Contacts between the two chains:
Residue E1584 in protein 1 contacts residue Y1598 in protein 2 (closest heavy-atom distance 4.2 Å).

The following describes two proteins that form a bound complex.

Sequence of protein 1:
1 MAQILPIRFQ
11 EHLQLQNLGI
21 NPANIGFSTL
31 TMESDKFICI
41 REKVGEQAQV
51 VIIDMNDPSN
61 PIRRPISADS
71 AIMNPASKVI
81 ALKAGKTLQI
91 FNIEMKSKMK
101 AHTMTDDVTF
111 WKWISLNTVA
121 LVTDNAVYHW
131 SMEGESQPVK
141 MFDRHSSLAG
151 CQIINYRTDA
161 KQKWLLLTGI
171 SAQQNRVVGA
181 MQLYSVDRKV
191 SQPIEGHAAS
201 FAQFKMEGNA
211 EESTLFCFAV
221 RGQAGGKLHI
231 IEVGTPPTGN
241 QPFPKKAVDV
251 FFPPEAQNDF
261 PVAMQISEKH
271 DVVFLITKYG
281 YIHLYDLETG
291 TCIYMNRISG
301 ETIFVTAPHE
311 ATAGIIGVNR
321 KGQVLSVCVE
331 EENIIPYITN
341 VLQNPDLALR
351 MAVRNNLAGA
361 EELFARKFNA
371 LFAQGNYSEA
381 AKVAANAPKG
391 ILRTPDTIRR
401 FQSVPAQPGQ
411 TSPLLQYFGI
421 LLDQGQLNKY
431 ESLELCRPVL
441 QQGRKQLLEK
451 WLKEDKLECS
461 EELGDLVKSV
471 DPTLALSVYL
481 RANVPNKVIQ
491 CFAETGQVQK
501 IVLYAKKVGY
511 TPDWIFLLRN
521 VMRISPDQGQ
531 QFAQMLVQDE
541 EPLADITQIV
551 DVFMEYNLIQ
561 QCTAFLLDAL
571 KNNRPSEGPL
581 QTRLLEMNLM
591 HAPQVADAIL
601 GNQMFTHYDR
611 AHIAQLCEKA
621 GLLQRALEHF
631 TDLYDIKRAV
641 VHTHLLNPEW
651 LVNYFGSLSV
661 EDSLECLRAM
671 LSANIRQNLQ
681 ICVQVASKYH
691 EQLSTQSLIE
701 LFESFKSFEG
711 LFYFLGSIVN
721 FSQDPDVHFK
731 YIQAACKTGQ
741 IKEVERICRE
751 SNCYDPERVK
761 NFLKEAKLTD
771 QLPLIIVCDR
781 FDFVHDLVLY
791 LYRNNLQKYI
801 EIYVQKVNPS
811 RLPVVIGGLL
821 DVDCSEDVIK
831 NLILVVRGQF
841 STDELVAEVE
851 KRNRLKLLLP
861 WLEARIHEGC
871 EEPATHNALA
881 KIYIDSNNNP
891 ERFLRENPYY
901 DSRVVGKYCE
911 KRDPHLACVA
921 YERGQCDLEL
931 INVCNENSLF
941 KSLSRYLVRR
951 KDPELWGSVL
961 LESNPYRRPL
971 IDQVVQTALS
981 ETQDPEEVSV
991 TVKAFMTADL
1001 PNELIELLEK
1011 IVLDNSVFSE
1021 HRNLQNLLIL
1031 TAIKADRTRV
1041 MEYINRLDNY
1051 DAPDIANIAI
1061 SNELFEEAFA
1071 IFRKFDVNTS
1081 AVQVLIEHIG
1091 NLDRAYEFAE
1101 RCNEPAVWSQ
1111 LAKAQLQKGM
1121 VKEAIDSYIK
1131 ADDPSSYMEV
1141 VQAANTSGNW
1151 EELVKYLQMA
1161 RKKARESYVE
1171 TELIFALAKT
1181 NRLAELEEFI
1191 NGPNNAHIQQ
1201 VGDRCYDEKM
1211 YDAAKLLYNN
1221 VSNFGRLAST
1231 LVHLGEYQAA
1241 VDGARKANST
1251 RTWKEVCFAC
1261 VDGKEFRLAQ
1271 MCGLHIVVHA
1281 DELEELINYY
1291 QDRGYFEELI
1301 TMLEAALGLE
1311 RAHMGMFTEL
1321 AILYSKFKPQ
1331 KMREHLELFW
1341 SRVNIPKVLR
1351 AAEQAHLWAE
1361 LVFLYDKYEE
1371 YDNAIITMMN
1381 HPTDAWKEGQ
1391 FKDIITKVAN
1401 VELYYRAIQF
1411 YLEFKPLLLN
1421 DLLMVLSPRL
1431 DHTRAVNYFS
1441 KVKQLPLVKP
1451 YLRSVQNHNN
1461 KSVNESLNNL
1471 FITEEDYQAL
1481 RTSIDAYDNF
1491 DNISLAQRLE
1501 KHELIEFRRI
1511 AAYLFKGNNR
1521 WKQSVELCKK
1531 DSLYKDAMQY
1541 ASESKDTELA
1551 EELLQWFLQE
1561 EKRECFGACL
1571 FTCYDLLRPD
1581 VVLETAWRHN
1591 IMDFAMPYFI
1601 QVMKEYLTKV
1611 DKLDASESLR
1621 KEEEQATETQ

Sequence of protein 2:
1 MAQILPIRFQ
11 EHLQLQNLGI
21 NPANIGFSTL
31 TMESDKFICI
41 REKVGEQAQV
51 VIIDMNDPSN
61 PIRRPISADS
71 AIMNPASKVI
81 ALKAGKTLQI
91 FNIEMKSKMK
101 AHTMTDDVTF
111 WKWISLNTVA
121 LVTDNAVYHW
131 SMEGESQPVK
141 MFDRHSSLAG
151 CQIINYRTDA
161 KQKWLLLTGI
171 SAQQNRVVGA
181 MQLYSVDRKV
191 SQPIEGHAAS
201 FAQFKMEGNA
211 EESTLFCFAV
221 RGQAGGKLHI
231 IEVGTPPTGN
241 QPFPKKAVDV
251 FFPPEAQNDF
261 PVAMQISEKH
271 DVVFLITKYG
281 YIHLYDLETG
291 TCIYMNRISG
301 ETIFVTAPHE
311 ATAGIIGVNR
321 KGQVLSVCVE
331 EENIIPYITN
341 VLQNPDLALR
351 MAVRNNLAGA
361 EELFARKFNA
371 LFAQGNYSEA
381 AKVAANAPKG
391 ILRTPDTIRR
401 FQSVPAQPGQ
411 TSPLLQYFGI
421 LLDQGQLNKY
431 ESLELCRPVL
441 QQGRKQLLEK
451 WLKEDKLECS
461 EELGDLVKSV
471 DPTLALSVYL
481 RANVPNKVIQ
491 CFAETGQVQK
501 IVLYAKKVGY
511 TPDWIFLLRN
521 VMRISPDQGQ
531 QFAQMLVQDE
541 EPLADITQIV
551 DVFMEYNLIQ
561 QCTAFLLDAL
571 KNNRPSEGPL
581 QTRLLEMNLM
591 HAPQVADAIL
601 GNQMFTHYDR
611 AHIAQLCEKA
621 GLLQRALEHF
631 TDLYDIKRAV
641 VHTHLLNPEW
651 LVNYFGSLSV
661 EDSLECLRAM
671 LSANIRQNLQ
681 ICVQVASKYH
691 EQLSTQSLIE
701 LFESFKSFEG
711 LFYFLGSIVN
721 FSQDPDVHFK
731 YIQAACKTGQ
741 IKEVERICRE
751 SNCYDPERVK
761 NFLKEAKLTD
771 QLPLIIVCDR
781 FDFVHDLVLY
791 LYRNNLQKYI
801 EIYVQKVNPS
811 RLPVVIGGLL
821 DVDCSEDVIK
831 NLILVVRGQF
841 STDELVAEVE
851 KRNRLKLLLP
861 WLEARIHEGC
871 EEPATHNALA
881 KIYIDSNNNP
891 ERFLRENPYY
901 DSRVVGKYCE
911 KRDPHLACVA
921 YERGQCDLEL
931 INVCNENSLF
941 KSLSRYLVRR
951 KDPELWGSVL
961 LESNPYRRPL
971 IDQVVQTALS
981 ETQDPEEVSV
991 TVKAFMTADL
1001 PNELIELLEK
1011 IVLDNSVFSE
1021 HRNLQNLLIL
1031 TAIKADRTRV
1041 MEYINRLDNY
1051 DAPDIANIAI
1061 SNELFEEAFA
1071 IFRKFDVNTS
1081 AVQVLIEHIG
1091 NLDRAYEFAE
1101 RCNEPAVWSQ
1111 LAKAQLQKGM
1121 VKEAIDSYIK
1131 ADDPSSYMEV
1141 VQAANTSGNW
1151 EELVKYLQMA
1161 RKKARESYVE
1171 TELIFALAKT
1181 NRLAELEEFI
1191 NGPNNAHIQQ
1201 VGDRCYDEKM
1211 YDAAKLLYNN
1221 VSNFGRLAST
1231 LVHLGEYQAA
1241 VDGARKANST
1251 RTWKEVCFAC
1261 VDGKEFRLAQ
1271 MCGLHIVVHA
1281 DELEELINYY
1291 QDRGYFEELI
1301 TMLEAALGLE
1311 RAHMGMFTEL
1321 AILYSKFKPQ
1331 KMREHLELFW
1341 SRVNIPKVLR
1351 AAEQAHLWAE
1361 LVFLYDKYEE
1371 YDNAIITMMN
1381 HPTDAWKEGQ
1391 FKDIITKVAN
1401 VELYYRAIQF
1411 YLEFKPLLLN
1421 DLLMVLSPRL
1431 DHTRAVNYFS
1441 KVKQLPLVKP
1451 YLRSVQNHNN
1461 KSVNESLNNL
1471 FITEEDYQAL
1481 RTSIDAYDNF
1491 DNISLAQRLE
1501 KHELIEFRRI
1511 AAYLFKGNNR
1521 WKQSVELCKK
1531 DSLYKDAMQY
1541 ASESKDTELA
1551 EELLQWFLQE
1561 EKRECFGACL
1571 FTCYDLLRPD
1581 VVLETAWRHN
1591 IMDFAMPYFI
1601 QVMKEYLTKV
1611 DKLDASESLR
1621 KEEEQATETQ